Interface contacts:
Residue R306 in the first protein contacts residue Q413 in the second protein (closest heavy-atom distance 4.2 Å).
Residue L302 in the first protein contacts residue D435 in the second protein (closest heavy-atom distance 4.7 Å).
Residue L302 in the first protein interacts with residue L434 in the second protein (closest heavy-atom distance 4.3 Å).
Residue N301 in the first protein is in contact with residue L434 in the second protein (closest heavy-atom distance 3.8 Å).
Residue G305 in the first protein contacts residue L434 in the second protein (closest heavy-atom distance 3.8 Å).
Residue M431 in the first protein interacts with residue L434 in the second protein (closest heavy-atom distance 3.8 Å).
Residue G305 in the first protein contacts residue D435 in the second protein (closest heavy-atom distance 4.4 Å).
Residue R306 in the first protein contacts residue D435 in the second protein (closest heavy-atom distance 4.0 Å).
Residue E309 in the first protein is in contact with residue T411 in the second protein (closest heavy-atom distance 3.4 Å).
Residue E309 in the first protein contacts residue D435 in the second protein (closest heavy-atom distance 4.3 Å).

Sequence of the second protein:
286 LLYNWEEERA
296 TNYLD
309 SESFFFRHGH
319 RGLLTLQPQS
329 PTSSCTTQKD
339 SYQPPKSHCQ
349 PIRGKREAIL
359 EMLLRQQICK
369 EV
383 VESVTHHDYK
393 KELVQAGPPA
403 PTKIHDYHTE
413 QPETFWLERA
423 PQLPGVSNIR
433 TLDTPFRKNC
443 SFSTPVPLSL

The following describes two proteins that form a bound complex.

Sequence of the first protein:
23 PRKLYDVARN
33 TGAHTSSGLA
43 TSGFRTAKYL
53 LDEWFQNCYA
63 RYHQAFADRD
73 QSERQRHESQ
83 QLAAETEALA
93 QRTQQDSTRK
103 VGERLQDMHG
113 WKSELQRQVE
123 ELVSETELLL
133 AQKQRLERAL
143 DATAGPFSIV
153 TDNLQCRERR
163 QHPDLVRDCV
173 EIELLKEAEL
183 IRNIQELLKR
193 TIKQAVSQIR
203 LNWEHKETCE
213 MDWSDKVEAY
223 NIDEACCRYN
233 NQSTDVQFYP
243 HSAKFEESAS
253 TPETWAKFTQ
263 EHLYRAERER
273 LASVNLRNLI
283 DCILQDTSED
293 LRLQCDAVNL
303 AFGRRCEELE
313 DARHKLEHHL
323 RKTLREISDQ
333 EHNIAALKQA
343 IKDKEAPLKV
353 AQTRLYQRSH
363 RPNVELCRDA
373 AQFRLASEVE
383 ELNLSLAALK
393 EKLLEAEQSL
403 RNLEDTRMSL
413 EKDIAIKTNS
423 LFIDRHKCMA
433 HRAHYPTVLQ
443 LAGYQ